Sequence of protein 1:
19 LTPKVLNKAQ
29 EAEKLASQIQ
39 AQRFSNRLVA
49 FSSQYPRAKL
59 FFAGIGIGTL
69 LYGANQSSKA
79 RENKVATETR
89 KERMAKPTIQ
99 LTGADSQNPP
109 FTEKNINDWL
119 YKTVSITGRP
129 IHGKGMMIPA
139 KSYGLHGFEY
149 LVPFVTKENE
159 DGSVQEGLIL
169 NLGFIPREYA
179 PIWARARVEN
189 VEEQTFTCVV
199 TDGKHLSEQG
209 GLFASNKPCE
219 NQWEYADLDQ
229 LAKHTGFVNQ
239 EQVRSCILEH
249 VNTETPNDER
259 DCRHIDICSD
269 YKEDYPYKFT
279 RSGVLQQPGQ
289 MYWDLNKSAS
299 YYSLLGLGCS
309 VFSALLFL

The following describes two proteins that form a bound complex.

Contacts between the two chains:
Residue P95 in protein 1 interacts with residue E291 in protein 2 (closest heavy-atom distance 5.0 Å).

Sequence of protein 2:
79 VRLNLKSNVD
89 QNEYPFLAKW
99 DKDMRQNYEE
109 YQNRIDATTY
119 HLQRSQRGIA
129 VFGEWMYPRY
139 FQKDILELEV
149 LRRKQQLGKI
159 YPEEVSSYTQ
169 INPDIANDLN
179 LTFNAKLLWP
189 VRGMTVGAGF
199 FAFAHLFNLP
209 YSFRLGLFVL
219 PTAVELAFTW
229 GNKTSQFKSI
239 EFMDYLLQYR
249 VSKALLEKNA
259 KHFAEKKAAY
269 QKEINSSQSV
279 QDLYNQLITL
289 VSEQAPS